Interface contacts:
Residue V430 in protein 2 is in contact with residue H563 in protein 1 (closest heavy-atom distance 3.3 Å).
Residue R565 in protein 2 is in contact with residue E528 in protein 1 (closest heavy-atom distance 2.6 Å).
Residue P191 in protein 2 is in contact with residue A566 in protein 1 (closest heavy-atom distance 3.5 Å).
Residue R85 in protein 2 interacts with residue R552 in protein 1 (closest heavy-atom distance 3.6 Å).
Residue E569 in protein 2 is in contact with residue V527 in protein 1 (closest heavy-atom distance 2.5 Å).
Residue P77 in protein 2 is in contact with residue G567 in protein 1 (closest heavy-atom distance 3.4 Å).
Residue P188 in protein 2 contacts residue R564 in protein 1 (closest heavy-atom distance 3.5 Å).
Residue F39 in protein 2 interacts with residue R552 in protein 1 (closest heavy-atom distance 3.7 Å).
Residue N304 in protein 2 contacts residue R561 in protein 1 (closest heavy-atom distance 2.6 Å).
Residue Q187 in protein 2 is in contact with residue R564 in protein 1 (closest heavy-atom distance 3.7 Å).
Residue E62 in protein 2 interacts with residue L569 in protein 1 (closest heavy-atom distance 2.7 Å).
Residue R706 in protein 2 interacts with residue Q166 in protein 1 (closest heavy-atom distance 3.3 Å).
Residue L80 in protein 2 interacts with residue G567 in protein 1 (closest heavy-atom distance 4.0 Å).
Residue T76 in protein 2 is in contact with residue G567 in protein 1 (closest heavy-atom distance 3.5 Å).
Residue F39 in protein 2 interacts with residue R554 in protein 1 (closest heavy-atom distance 3.8 Å).
Residue Q697 in protein 2 is in contact with residue D173 in protein 1 (closest heavy-atom distance 3.4 Å).
Residue S238 in protein 2 interacts with residue T562 in protein 1 (closest heavy-atom distance 3.7 Å).
Residue F148 in protein 2 contacts residue E528 in protein 1 (closest heavy-atom distance 3.2 Å).
Residue A74 in protein 2 interacts with residue A566 in protein 1 (closest heavy-atom distance 3.6 Å).
Residue V430 in protein 2 is in contact with residue S560 in protein 1 (closest heavy-atom distance 3.6 Å).
Residue Q702 in protein 2 is in contact with residue R232 in protein 1 (closest heavy-atom distance 3.8 Å).
Residue R706 in protein 2 interacts with residue Y169 in protein 1 (closest heavy-atom distance 3.5 Å).
Residue R235 in protein 2 interacts with residue T562 in protein 1 (closest heavy-atom distance 3.8 Å).
Residue G146 in protein 2 contacts residue V535 in protein 1 (closest heavy-atom distance 3.9 Å).
Residue P145 in protein 2 is in contact with residue V535 in protein 1 (closest heavy-atom distance 4.0 Å).
Residue D303 in protein 2 contacts residue R561 in protein 1 (closest heavy-atom distance 3.7 Å).
Residue D303 in protein 2 is in contact with residue T562 in protein 1 (closest heavy-atom distance 3.4 Å).
Residue P77 in protein 2 contacts residue V557 in protein 1 (closest heavy-atom distance 3.8 Å).
Residue G146 in protein 2 is in contact with residue V530 in protein 1 (closest heavy-atom distance 3.2 Å).
Residue E432 in protein 2 contacts residue R561 in protein 1 (closest heavy-atom distance 3.4 Å).
Residue V430 in protein 2 contacts residue T562 in protein 1 (closest heavy-atom distance 3.7 Å).
Residue D78 in protein 2 contacts residue R552 in protein 1 (closest heavy-atom distance 2.7 Å).
Residue D78 in protein 2 contacts residue R554 in protein 1 (closest heavy-atom distance 3.0 Å).
Residue E569 in protein 2 interacts with residue E528 in protein 1 (closest heavy-atom distance 2.6 Å).
Residue V58 in protein 2 interacts with residue L569 in protein 1 (closest heavy-atom distance 3.9 Å).
Residue P191 in protein 2 contacts residue R564 in protein 1 (closest heavy-atom distance 3.6 Å).
Residue Y75 in protein 2 is in contact with residue A566 in protein 1 (closest heavy-atom distance 3.5 Å).
Residue P145 in protein 2 interacts with residue D539 in protein 1 (closest heavy-atom distance 3.9 Å).
Residue Y75 in protein 2 interacts with residue G567 in protein 1 (closest heavy-atom distance 2.7 Å).
Residue E569 in protein 2 contacts residue N526 in protein 1 (closest heavy-atom distance 3.3 Å).
Residue D78 in protein 2 interacts with residue H555 in protein 1 (closest heavy-atom distance 3.8 Å).
Residue D81 in protein 2 is in contact with residue R552 in protein 1 (closest heavy-atom distance 3.2 Å).
Residue L80 in protein 2 contacts residue L569 in protein 1 (closest heavy-atom distance 3.9 Å).
Residue S431 in protein 2 contacts residue R564 in protein 1 (closest heavy-atom distance 3.7 Å).
Residue S567 in protein 2 is in contact with residue E528 in protein 1 (closest heavy-atom distance 3.2 Å).
Residue R705 in protein 2 is in contact with residue S228 in protein 1 (closest heavy-atom distance 3.8 Å).
Residue V430 in protein 2 interacts with residue R561 in protein 1 (closest heavy-atom distance 3.5 Å).
Residue S238 in protein 2 is in contact with residue H563 in protein 1 (closest heavy-atom distance 3.5 Å).
Residue N304 in protein 2 is in contact with residue T562 in protein 1 (closest heavy-atom distance 3.9 Å).
Residue F148 in protein 2 interacts with residue V530 in protein 1 (closest heavy-atom distance 3.6 Å).
Residue I429 in protein 2 contacts residue R564 in protein 1 (closest heavy-atom distance 3.5 Å).
Residue R186 in protein 2 interacts with residue R564 in protein 1 (closest heavy-atom distance 2.8 Å).
Residue E62 in protein 2 interacts with residue S570 in protein 1 (closest heavy-atom distance 4.0 Å).
Residue Q702 in protein 2 is in contact with residue D173 in protein 1 (closest heavy-atom distance 3.7 Å).
Residue Y239 in protein 2 interacts with residue T562 in protein 1 (closest heavy-atom distance 3.6 Å).
Residue F568 in protein 2 contacts residue E528 in protein 1 (closest heavy-atom distance 3.5 Å).
Residue L80 in protein 2 interacts with residue S568 in protein 1 (closest heavy-atom distance 3.8 Å).
Residue P240 in protein 2 is in contact with residue H563 in protein 1 (closest heavy-atom distance 3.2 Å).
Residue P145 in protein 2 is in contact with residue R538 in protein 1 (closest heavy-atom distance 3.5 Å).
Residue W82 in protein 2 is in contact with residue R552 in protein 1 (closest heavy-atom distance 3.4 Å).

These two protein chains interact to form a complex.

Sequence of protein 1:
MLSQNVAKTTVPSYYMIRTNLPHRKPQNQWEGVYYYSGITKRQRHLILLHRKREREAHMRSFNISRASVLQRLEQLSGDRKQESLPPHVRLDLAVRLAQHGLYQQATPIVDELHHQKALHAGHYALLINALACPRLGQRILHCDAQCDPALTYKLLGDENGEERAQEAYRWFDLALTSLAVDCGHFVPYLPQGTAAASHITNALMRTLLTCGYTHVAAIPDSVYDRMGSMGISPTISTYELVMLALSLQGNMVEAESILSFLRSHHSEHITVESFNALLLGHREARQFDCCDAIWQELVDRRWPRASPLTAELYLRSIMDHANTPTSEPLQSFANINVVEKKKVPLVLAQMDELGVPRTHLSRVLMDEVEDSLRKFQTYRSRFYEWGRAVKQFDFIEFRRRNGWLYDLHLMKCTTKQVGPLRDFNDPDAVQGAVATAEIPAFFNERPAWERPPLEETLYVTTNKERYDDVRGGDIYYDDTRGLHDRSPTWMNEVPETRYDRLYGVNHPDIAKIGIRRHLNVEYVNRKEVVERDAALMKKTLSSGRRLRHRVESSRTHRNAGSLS

Sequence of protein 2:
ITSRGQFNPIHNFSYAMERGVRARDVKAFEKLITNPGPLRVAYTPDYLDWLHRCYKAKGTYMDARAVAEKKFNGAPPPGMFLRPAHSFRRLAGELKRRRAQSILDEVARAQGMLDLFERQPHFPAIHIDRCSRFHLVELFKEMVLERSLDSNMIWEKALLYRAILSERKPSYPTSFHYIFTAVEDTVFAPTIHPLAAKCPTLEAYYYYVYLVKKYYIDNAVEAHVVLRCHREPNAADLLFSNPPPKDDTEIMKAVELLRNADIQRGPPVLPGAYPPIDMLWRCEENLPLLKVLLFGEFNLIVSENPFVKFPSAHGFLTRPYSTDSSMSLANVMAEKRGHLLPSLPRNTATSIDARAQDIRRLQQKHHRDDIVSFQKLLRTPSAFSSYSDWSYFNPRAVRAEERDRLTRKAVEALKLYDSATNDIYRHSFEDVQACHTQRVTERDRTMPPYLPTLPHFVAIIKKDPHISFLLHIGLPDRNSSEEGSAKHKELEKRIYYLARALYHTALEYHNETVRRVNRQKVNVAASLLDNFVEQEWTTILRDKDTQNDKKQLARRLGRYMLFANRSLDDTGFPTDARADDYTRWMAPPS